Residue-level contacts at the interface:
Residue I72 in protein 2 is in contact with residue T7 in protein 1 (closest heavy-atom distance 3.7 Å).
Residue S61 in protein 2 contacts residue T4 in protein 1 (closest heavy-atom distance 3.9 Å).
Residue N60 in protein 2 interacts with residue T7 in protein 1 (closest heavy-atom distance 3.1 Å).
Residue D80 in protein 2 contacts residue T10 in protein 1 (closest heavy-atom distance 4.9 Å).
Residue N60 in protein 2 contacts residue A6 in protein 1 (closest heavy-atom distance 3.5 Å).
Residue G59 in protein 2 is in contact with residue T4 in protein 1 (closest heavy-atom distance 4.1 Å).
Residue G59 in protein 2 interacts with residue T5 in protein 1 (closest heavy-atom distance 3.5 Å).
Residue G59 in protein 2 contacts residue A6 in protein 1 (closest heavy-atom distance 3.1 Å).
Residue S61 in protein 2 contacts residue A6 in protein 1 (closest heavy-atom distance 3.8 Å).
Residue R78 in protein 2 is in contact with residue T10 in protein 1 (closest heavy-atom distance 3.5 Å).

Sequence of protein 2:
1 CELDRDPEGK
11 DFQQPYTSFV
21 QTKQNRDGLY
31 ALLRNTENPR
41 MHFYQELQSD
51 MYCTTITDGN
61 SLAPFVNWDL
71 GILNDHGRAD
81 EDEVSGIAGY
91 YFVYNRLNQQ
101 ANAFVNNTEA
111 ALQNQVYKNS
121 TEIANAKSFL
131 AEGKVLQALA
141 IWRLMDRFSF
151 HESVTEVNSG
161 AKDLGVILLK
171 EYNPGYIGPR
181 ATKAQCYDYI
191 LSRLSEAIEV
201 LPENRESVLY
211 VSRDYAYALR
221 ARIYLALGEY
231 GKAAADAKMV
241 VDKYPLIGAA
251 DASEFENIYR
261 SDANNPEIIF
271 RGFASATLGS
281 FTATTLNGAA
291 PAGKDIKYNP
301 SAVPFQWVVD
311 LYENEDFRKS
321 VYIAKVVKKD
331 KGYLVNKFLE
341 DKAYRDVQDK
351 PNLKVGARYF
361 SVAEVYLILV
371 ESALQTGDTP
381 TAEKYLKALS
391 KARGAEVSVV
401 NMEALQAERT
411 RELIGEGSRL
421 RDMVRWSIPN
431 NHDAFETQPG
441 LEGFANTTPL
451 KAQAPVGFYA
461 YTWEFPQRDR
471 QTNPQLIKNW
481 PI

Sequence of protein 1:
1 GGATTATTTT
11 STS

These two protein chains interact to form a complex.